Sequence of the second protein:
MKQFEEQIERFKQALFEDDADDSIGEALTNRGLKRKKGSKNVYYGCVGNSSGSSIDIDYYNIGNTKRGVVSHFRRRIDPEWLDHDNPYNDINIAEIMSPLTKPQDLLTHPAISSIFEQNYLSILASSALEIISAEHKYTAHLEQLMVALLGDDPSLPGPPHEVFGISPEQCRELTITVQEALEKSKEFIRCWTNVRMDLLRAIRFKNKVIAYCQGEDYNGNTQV

Sequence of the first protein:
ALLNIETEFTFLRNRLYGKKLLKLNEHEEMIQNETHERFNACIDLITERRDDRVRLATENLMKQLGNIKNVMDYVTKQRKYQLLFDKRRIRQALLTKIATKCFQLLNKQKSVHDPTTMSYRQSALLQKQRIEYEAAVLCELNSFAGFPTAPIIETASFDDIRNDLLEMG

The following describes two proteins that form a bound complex.

Interface contacts:
Residue G72 in the second protein is in contact with residue T464 in the first protein (closest heavy-atom distance 3.8 Å).
Residue I66 in the second protein interacts with residue Y448 in the first protein (closest heavy-atom distance 4.5 Å).
Residue R71 in the second protein is in contact with residue P466 in the first protein (closest heavy-atom distance 3.6 Å).
Residue I97 in the second protein contacts residue P463 in the first protein (closest heavy-atom distance 4.1 Å).
Residue R194 in the second protein interacts with residue T410 in the first protein (closest heavy-atom distance 3.9 Å).
Residue R79 in the second protein interacts with residue F459 in the first protein (closest heavy-atom distance 4.3 Å).
Residue V73 in the second protein interacts with residue F462 in the first protein (closest heavy-atom distance 3.3 Å).
Residue Y63 in the second protein is in contact with residue I467 in the first protein (closest heavy-atom distance 3.8 Å).
Residue I61 in the second protein contacts residue T464 in the first protein (closest heavy-atom distance 4.0 Å).
Residue P158 in the second protein contacts residue R398 in the first protein (closest heavy-atom distance 3.9 Å).
Residue I66 in the second protein contacts residue V452 in the first protein (closest heavy-atom distance 4.0 Å).
Residue R79 in the second protein contacts residue S458 in the first protein (closest heavy-atom distance 2.8 Å).
Residue R71 in the second protein interacts with residue L453 in the first protein (closest heavy-atom distance 3.4 Å).
Residue S75 in the second protein contacts residue G461 in the first protein (closest heavy-atom distance 4.3 Å).
Residue P103 in the second protein interacts with residue K443 in the first protein (closest heavy-atom distance 4.3 Å).
Residue S75 in the second protein is in contact with residue A460 in the first protein (closest heavy-atom distance 2.7 Å).
Residue L154 in the second protein interacts with residue R401 in the first protein (closest heavy-atom distance 4.0 Å).
Residue M101 in the second protein contacts residue I446 in the first protein (closest heavy-atom distance 4.0 Å).
Residue R71 in the second protein contacts residue E449 in the first protein (closest heavy-atom distance 4.0 Å).
Residue Y92 in the second protein interacts with residue F462 in the first protein (closest heavy-atom distance 3.8 Å).
Residue I66 in the second protein is in contact with residue L456 in the first protein (closest heavy-atom distance 4.1 Å).
Residue V74 in the second protein is in contact with residue G461 in the first protein (closest heavy-atom distance 3.3 Å).
Residue V74 in the second protein interacts with residue F462 in the first protein (closest heavy-atom distance 2.9 Å).
Residue F77 in the second protein contacts residue G461 in the first protein (closest heavy-atom distance 4.5 Å).
Residue V74 in the second protein contacts residue T464 in the first protein (closest heavy-atom distance 3.6 Å).
Residue E147 in the second protein interacts with residue Q402 in the first protein (closest heavy-atom distance 3.8 Å).
Residue V73 in the second protein contacts residue L456 in the first protein (closest heavy-atom distance 3.5 Å).
Residue I97 in the second protein is in contact with residue N457 in the first protein (closest heavy-atom distance 4.4 Å).
Residue A98 in the second protein contacts residue C454 in the first protein (closest heavy-atom distance 3.5 Å).
Residue Y64 in the second protein interacts with residue F459 in the first protein (closest heavy-atom distance 3.9 Å).
Residue V73 in the second protein contacts residue P463 in the first protein (closest heavy-atom distance 3.8 Å).
Residue R71 in the second protein contacts residue P463 in the first protein (closest heavy-atom distance 4.1 Å).
Residue D156 in the second protein is in contact with residue R401 in the first protein (closest heavy-atom distance 2.8 Å).
Residue I97 in the second protein interacts with residue C454 in the first protein (closest heavy-atom distance 4.3 Å).
Residue I95 in the second protein contacts residue F462 in the first protein (closest heavy-atom distance 4.2 Å).
Residue Q183 in the second protein contacts residue L405 in the first protein (closest heavy-atom distance 4.3 Å).
Residue D156 in the second protein is in contact with residue R398 in the first protein (closest heavy-atom distance 3.3 Å).
Residue V151 in the second protein is in contact with residue Q402 in the first protein (closest heavy-atom distance 4.0 Å).
Residue I97 in the second protein interacts with residue L453 in the first protein (closest heavy-atom distance 4.5 Å).
Residue Y64 in the second protein contacts residue L456 in the first protein (closest heavy-atom distance 4.3 Å).
Residue E187 in the second protein is in contact with residue A409 in the first protein (closest heavy-atom distance 3.2 Å).
Residue R78 in the second protein contacts residue A460 in the first protein (closest heavy-atom distance 3.2 Å).
Residue Y64 in the second protein contacts residue A460 in the first protein (closest heavy-atom distance 3.9 Å).
Residue I97 in the second protein is in contact with residue F462 in the first protein (closest heavy-atom distance 3.5 Å).
Residue K70 in the second protein interacts with residue I467 in the first protein (closest heavy-atom distance 3.4 Å).
Residue E191 in the second protein interacts with residue F413 in the first protein (closest heavy-atom distance 3.3 Å).
Residue D156 in the second protein interacts with residue K397 in the first protein (closest heavy-atom distance 3.9 Å).
Residue G72 in the second protein contacts residue P463 in the first protein (closest heavy-atom distance 3.9 Å).
Residue K190 in the second protein contacts residue T406 in the first protein (closest heavy-atom distance 4.0 Å).
Residue V73 in the second protein is in contact with residue T464 in the first protein (closest heavy-atom distance 4.3 Å).
Residue P158 in the second protein contacts residue L394 in the first protein (closest heavy-atom distance 3.7 Å).
Residue V73 in the second protein interacts with residue G461 in the first protein (closest heavy-atom distance 3.4 Å).
Residue R71 in the second protein interacts with residue A465 in the first protein (closest heavy-atom distance 3.6 Å).
Residue M101 in the second protein contacts residue A450 in the first protein (closest heavy-atom distance 4.5 Å).
Residue R71 in the second protein contacts residue T464 in the first protein (closest heavy-atom distance 2.3 Å).
Residue G72 in the second protein contacts residue I467 in the first protein (closest heavy-atom distance 3.9 Å).
Residue E191 in the second protein is in contact with residue T410 in the first protein (closest heavy-atom distance 4.4 Å).
Residue R194 in the second protein is in contact with residue Q414 in the first protein (closest heavy-atom distance 3.9 Å).
Residue R79 in the second protein interacts with residue N457 in the first protein (closest heavy-atom distance 2.6 Å).
Residue P158 in the second protein contacts residue Y391 in the first protein (closest heavy-atom distance 3.6 Å).